Sequence of protein 1:
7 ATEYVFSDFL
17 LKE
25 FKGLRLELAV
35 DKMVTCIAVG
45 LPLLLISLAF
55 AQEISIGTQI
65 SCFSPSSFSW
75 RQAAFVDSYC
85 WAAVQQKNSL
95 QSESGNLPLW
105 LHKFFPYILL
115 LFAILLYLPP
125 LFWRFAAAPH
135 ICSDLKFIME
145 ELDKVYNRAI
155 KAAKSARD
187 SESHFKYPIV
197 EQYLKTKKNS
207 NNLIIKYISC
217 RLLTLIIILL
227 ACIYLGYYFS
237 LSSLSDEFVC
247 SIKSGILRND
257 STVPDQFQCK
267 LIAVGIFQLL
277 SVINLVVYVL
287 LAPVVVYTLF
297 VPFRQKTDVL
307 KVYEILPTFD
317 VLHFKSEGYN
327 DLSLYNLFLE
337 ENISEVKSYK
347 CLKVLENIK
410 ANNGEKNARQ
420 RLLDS

These two protein chains interact to form a complex.

Sequence of protein 2:
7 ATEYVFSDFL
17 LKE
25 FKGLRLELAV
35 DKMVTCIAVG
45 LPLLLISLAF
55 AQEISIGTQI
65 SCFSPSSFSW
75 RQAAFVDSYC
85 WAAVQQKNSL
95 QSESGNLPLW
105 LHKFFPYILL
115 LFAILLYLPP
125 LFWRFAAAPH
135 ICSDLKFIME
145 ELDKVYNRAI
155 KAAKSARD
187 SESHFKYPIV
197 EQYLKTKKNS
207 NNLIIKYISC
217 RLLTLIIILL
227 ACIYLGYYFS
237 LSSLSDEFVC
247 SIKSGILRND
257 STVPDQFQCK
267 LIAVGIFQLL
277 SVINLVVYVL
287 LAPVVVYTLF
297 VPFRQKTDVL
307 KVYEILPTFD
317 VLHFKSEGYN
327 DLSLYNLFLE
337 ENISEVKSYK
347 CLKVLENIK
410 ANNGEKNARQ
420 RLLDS

Residue-level contacts at the interface:
Residue F12 in protein 2 contacts residue E188 in protein 1 (closest heavy-atom distance 3.8 Å).
Residue L52 in protein 2 contacts residue L114 in protein 1 (closest heavy-atom distance 3.7 Å).
Residue R161 in protein 2 interacts with residue E188 in protein 1 (closest heavy-atom distance 3.4 Å).
Residue V11 in protein 2 interacts with residue F191 in protein 1 (closest heavy-atom distance 3.9 Å).
Residue C347 in protein 2 contacts residue F141 in protein 1 (closest heavy-atom distance 3.6 Å).
Residue D81 in protein 2 is in contact with residue R75 in protein 1 (closest heavy-atom distance 3.4 Å).
Residue L52 in protein 2 interacts with residue Y111 in protein 1 (closest heavy-atom distance 3.5 Å).
Residue R418 in protein 2 interacts with residue R420 in protein 1 (closest heavy-atom distance 3.5 Å).
Residue T62 in protein 2 contacts residue I60 in protein 1 (closest heavy-atom distance 3.9 Å).
Residue S65 in protein 2 interacts with residue S82 in protein 1 (closest heavy-atom distance 3.6 Å).
Residue K346 in protein 2 is in contact with residue D138 in protein 1 (closest heavy-atom distance 3.8 Å).
Residue P69 in protein 2 contacts residue Q76 in protein 1 (closest heavy-atom distance 3.2 Å).
Residue F67 in protein 2 contacts residue V259 in protein 1 (closest heavy-atom distance 3.6 Å).
Residue S68 in protein 2 is in contact with residue Q76 in protein 1 (closest heavy-atom distance 2.6 Å).
Residue L275 in protein 2 is in contact with residue F108 in protein 1 (closest heavy-atom distance 3.7 Å).
Residue E243 in protein 2 interacts with residue G251 in protein 1 (closest heavy-atom distance 3.7 Å).
Residue F15 in protein 2 is in contact with residue H190 in protein 1 (closest heavy-atom distance 3.4 Å).
Residue A417 in protein 2 is in contact with residue R420 in protein 1 (closest heavy-atom distance 3.8 Å).
Residue G271 in protein 2 interacts with residue Q89 in protein 1 (closest heavy-atom distance 2.9 Å).
Residue V350 in protein 2 contacts residue Y199 in protein 1 (closest heavy-atom distance 3.7 Å).
Residue I268 in protein 2 interacts with residue A86 in protein 1 (closest heavy-atom distance 3.7 Å).
Residue L48 in protein 2 interacts with residue D423 in protein 1 (closest heavy-atom distance 3.9 Å).
Residue K266 in protein 2 is in contact with residue Y83 in protein 1 (closest heavy-atom distance 3.6 Å).
Residue W74 in protein 2 interacts with residue W74 in protein 1 (closest heavy-atom distance 3.6 Å).
Residue L351 in protein 2 contacts residue H190 in protein 1 (closest heavy-atom distance 3.6 Å).
Residue S65 in protein 2 interacts with residue F79 in protein 1 (closest heavy-atom distance 3.3 Å).
Residue S70 in protein 2 is in contact with residue Q76 in protein 1 (closest heavy-atom distance 3.1 Å).
Residue G413 in protein 2 is in contact with residue R420 in protein 1 (closest heavy-atom distance 3.9 Å).
Residue S340 in protein 2 is in contact with residue S137 in protein 1 (closest heavy-atom distance 2.4 Å).
Residue I268 in protein 2 contacts residue S82 in protein 1 (closest heavy-atom distance 3.3 Å).
Residue F67 in protein 2 interacts with residue F79 in protein 1 (closest heavy-atom distance 3.5 Å).
Residue S340 in protein 2 contacts residue H134 in protein 1 (closest heavy-atom distance 3.5 Å).
Residue Q56 in protein 2 interacts with residue Y111 in protein 1 (closest heavy-atom distance 3.4 Å).
Residue I272 in protein 2 interacts with residue Y111 in protein 1 (closest heavy-atom distance 3.4 Å).
Residue Q262 in protein 2 contacts residue I252 in protein 1 (closest heavy-atom distance 3.4 Å).
Residue K346 in protein 2 interacts with residue Y199 in protein 1 (closest heavy-atom distance 3.8 Å).
Residue N353 in protein 2 is in contact with residue T202 in protein 1 (closest heavy-atom distance 3.0 Å).
Residue K349 in protein 2 is in contact with residue T202 in protein 1 (closest heavy-atom distance 4.0 Å).
Residue A55 in protein 2 interacts with residue D423 in protein 1 (closest heavy-atom distance 3.5 Å).
Residue R418 in protein 2 interacts with residue Q419 in protein 1 (closest heavy-atom distance 3.8 Å).
Residue Q264 in protein 2 contacts residue L253 in protein 1 (closest heavy-atom distance 3.8 Å).
Residue R29 in protein 2 contacts residue P133 in protein 1 (closest heavy-atom distance 3.3 Å).
Residue A55 in protein 2 contacts residue F54 in protein 1 (closest heavy-atom distance 3.7 Å).
Residue Y10 in protein 2 contacts residue R152 in protein 1 (closest heavy-atom distance 3.4 Å).
Residue S340 in protein 2 is in contact with residue P133 in protein 1 (closest heavy-atom distance 3.3 Å).
Residue A77 in protein 2 interacts with residue R75 in protein 1 (closest heavy-atom distance 3.7 Å).
Residue A410 in protein 2 is in contact with residue R128 in protein 1 (closest heavy-atom distance 3.4 Å).
Residue Q56 in protein 2 interacts with residue I60 in protein 1 (closest heavy-atom distance 3.7 Å).
Residue C66 in protein 2 contacts residue R75 in protein 1 (closest heavy-atom distance 3.9 Å).
Residue E414 in protein 2 interacts with residue Q419 in protein 1 (closest heavy-atom distance 3.4 Å).
Residue Q264 in protein 2 interacts with residue I252 in protein 1 (closest heavy-atom distance 3.6 Å).
Residue I354 in protein 2 interacts with residue Q198 in protein 1 (closest heavy-atom distance 3.4 Å).
Residue D242 in protein 2 interacts with residue K91 in protein 1 (closest heavy-atom distance 3.0 Å).
Residue F67 in protein 2 is in contact with residue L253 in protein 1 (closest heavy-atom distance 3.6 Å).
Residue S51 in protein 2 interacts with residue D423 in protein 1 (closest heavy-atom distance 3.3 Å).
Residue R418 in protein 2 contacts residue D423 in protein 1 (closest heavy-atom distance 2.6 Å).
Residue K266 in protein 2 contacts residue A86 in protein 1 (closest heavy-atom distance 3.8 Å).
Residue K346 in protein 2 interacts with residue S137 in protein 1 (closest heavy-atom distance 3.3 Å).
Residue E414 in protein 2 contacts residue R420 in protein 1 (closest heavy-atom distance 3.8 Å).
Residue F67 in protein 2 is in contact with residue Q76 in protein 1 (closest heavy-atom distance 3.8 Å).